Interface contacts:
Residue H70 in chain B contacts residue L2 in chain A (closest heavy-atom distance 4.2 Å).
Residue T80 in chain B interacts with residue V9 in chain A (closest heavy-atom distance 3.5 Å).
Residue L156 in chain B interacts with residue F3 in chain A (closest heavy-atom distance 3.7 Å).
Residue R97 in chain B is in contact with residue V7 in chain A (closest heavy-atom distance 3.9 Å).
Residue D77 in chain B interacts with residue Y8 in chain A (closest heavy-atom distance 3.6 Å).
Residue K146 in chain B interacts with residue V9 in chain A (closest heavy-atom distance 2.8 Å).
Residue Y171 in chain B is in contact with residue L1 in chain A (closest heavy-atom distance 2.7 Å).
Residue D77 in chain B contacts residue V7 in chain A (closest heavy-atom distance 4.4 Å).
Residue K66 in chain B is in contact with residue L1 in chain A (closest heavy-atom distance 3.5 Å).
Residue T73 in chain B is in contact with residue V7 in chain A (closest heavy-atom distance 3.5 Å).
Residue Q155 in chain B is in contact with residue F3 in chain A (closest heavy-atom distance 3.9 Å).
Residue W167 in chain B contacts residue L1 in chain A (closest heavy-atom distance 3.6 Å).
Residue V152 in chain B contacts residue V7 in chain A (closest heavy-atom distance 4.3 Å).
Residue M5 in chain B contacts residue L1 in chain A (closest heavy-atom distance 3.9 Å).
Residue T143 in chain B contacts residue V9 in chain A (closest heavy-atom distance 2.7 Å).
Residue Y7 in chain B contacts residue L2 in chain A (closest heavy-atom distance 3.6 Å).
Residue E63 in chain B is in contact with residue L2 in chain A (closest heavy-atom distance 2.8 Å).
Residue W147 in chain B contacts residue Y8 in chain A (closest heavy-atom distance 2.8 Å).
Residue K66 in chain B is in contact with residue G4 in chain A (closest heavy-atom distance 3.8 Å).
Residue F33 in chain B is in contact with residue L1 in chain A (closest heavy-atom distance 4.8 Å).
Residue W147 in chain B contacts residue V7 in chain A (closest heavy-atom distance 3.5 Å).
Residue W147 in chain B interacts with residue V9 in chain A (closest heavy-atom distance 4.0 Å).
Residue T73 in chain B interacts with residue P6 in chain A (closest heavy-atom distance 4.0 Å).
Residue Y99 in chain B contacts residue L2 in chain A (closest heavy-atom distance 3.4 Å).
Residue H114 in chain B contacts residue V7 in chain A (closest heavy-atom distance 4.6 Å).
Residue F9 in chain B contacts residue L2 in chain A (closest heavy-atom distance 3.7 Å).
Residue Y159 in chain B contacts residue L1 in chain A (closest heavy-atom distance 2.6 Å).
Residue M45 in chain B is in contact with residue L2 in chain A (closest heavy-atom distance 3.7 Å).
Residue L81 in chain B interacts with residue V9 in chain A (closest heavy-atom distance 3.9 Å).
Residue T163 in chain B is in contact with residue L1 in chain A (closest heavy-atom distance 3.8 Å).
Residue T73 in chain B interacts with residue Y8 in chain A (closest heavy-atom distance 3.7 Å).
Residue Y116 in chain B is in contact with residue V7 in chain A (closest heavy-atom distance 3.9 Å).
Residue D77 in chain B is in contact with residue V9 in chain A (closest heavy-atom distance 3.1 Å).
Residue Y84 in chain B contacts residue V9 in chain A (closest heavy-atom distance 2.9 Å).
Residue Q155 in chain B is in contact with residue K5 in chain A (closest heavy-atom distance 4.5 Å).
Residue K66 in chain B is in contact with residue L2 in chain A (closest heavy-atom distance 2.8 Å).
Residue V67 in chain B contacts residue L2 in chain A (closest heavy-atom distance 3.6 Å).
Residue H70 in chain B interacts with residue F3 in chain A (closest heavy-atom distance 3.1 Å).
Residue Y116 in chain B interacts with residue V9 in chain A (closest heavy-atom distance 3.9 Å).
Residue Y99 in chain B is in contact with residue F3 in chain A (closest heavy-atom distance 2.9 Å).
Residue Y59 in chain B interacts with residue L1 in chain A (closest heavy-atom distance 3.8 Å).
Residue Y123 in chain B is in contact with residue V9 in chain A (closest heavy-atom distance 4.2 Å).
Residue Y159 in chain B is in contact with residue L2 in chain A (closest heavy-atom distance 3.9 Å).
Residue Y159 in chain B interacts with residue F3 in chain A (closest heavy-atom distance 3.6 Å).
Residue Q72 in chain B interacts with residue Y8 in chain A (closest heavy-atom distance 4.8 Å).
Residue E63 in chain B interacts with residue L1 in chain A (closest heavy-atom distance 3.3 Å).
Residue K146 in chain B interacts with residue Y8 in chain A (closest heavy-atom distance 4.2 Å).
Residue K66 in chain B interacts with residue F3 in chain A (closest heavy-atom distance 3.9 Å).
Residue V76 in chain B interacts with residue Y8 in chain A (closest heavy-atom distance 3.9 Å).
Residue Y7 in chain B interacts with residue L1 in chain A (closest heavy-atom distance 2.9 Å).
Residue R97 in chain B interacts with residue F3 in chain A (closest heavy-atom distance 4.2 Å).

Sequence of chain A:
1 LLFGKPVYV

Sequence of chain B:
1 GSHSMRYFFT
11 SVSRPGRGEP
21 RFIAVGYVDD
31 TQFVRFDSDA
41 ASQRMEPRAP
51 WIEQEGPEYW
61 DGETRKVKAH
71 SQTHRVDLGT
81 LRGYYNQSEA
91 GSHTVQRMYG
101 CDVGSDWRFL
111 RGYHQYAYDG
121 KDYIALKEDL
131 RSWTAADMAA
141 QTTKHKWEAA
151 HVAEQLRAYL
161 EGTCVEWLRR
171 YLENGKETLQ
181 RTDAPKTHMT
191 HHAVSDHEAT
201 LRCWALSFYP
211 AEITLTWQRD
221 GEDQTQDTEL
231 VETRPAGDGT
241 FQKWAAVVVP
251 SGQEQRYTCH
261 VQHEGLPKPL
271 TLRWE

This data describes a binding interaction between two proteins.